This data describes a binding interaction between two proteins.

Sequence of protein 2:
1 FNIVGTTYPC

Sequence of protein 1:
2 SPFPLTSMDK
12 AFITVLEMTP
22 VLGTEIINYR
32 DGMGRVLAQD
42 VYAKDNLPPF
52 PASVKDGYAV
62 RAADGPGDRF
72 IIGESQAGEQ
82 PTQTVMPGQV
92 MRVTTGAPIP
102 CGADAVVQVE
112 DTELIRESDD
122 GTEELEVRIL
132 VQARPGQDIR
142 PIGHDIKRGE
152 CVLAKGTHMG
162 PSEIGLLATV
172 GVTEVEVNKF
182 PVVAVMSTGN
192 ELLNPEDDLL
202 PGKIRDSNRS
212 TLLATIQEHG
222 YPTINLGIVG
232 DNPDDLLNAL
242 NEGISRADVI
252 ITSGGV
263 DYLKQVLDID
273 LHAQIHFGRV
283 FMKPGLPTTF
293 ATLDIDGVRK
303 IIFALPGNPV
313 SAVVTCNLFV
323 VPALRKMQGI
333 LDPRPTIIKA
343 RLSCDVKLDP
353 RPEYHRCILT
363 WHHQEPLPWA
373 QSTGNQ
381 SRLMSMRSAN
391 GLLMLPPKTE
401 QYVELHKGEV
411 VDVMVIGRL

Interface contacts:
Residue V410 in protein 1 is in contact with residue T6 in protein 2 (closest heavy-atom distance 4.4 Å).
Residue K341 in protein 1 interacts with residue Y8 in protein 2 (closest heavy-atom distance 4.0 Å).
Residue K341 in protein 1 contacts residue T6 in protein 2 (closest heavy-atom distance 3.5 Å).
Residue V411 in protein 1 interacts with residue T6 in protein 2 (closest heavy-atom distance 4.8 Å).
Residue L320 in protein 1 contacts residue I3 in protein 2 (closest heavy-atom distance 3.9 Å).
Residue D10 in protein 1 contacts residue V4 in protein 2 (closest heavy-atom distance 3.9 Å).
Residue D412 in protein 1 is in contact with residue V4 in protein 2 (closest heavy-atom distance 4.4 Å).
Residue P396 in protein 1 is in contact with residue T6 in protein 2 (closest heavy-atom distance 3.5 Å).
Residue M394 in protein 1 contacts residue I3 in protein 2 (closest heavy-atom distance 3.4 Å).
Residue P396 in protein 1 interacts with residue T7 in protein 2 (closest heavy-atom distance 3.9 Å).
Residue L395 in protein 1 interacts with residue G5 in protein 2 (closest heavy-atom distance 4.2 Å).
Residue V410 in protein 1 contacts residue T7 in protein 2 (closest heavy-atom distance 4.8 Å).
Residue P396 in protein 1 is in contact with residue G5 in protein 2 (closest heavy-atom distance 3.3 Å).
Residue P397 in protein 1 is in contact with residue G5 in protein 2 (closest heavy-atom distance 4.0 Å).
Residue D412 in protein 1 is in contact with residue G5 in protein 2 (closest heavy-atom distance 3.6 Å).
Residue P397 in protein 1 is in contact with residue V4 in protein 2 (closest heavy-atom distance 3.7 Å).
Residue M9 in protein 1 contacts residue V4 in protein 2 (closest heavy-atom distance 3.8 Å).
Residue Y402 in protein 1 is in contact with residue T7 in protein 2 (closest heavy-atom distance 3.8 Å).
Residue D10 in protein 1 contacts residue N2 in protein 2 (closest heavy-atom distance 2.6 Å).
Residue F13 in protein 1 is in contact with residue F1 in protein 2 (closest heavy-atom distance 3.7 Å).
Residue M394 in protein 1 is in contact with residue G5 in protein 2 (closest heavy-atom distance 3.1 Å).
Residue M394 in protein 1 contacts residue V4 in protein 2 (closest heavy-atom distance 4.4 Å).
Residue D10 in protein 1 contacts residue I3 in protein 2 (closest heavy-atom distance 3.4 Å).
Residue I339 in protein 1 contacts residue F1 in protein 2 (closest heavy-atom distance 3.1 Å).
Residue M414 in protein 1 interacts with residue I3 in protein 2 (closest heavy-atom distance 3.5 Å).
Residue Y356 in protein 1 is in contact with residue V4 in protein 2 (closest heavy-atom distance 3.8 Å).
Residue M394 in protein 1 interacts with residue T6 in protein 2 (closest heavy-atom distance 4.4 Å).
Residue P354 in protein 1 is in contact with residue V4 in protein 2 (closest heavy-atom distance 4.1 Å).
Residue D412 in protein 1 contacts residue T6 in protein 2 (closest heavy-atom distance 2.7 Å).
Residue F13 in protein 1 is in contact with residue I3 in protein 2 (closest heavy-atom distance 3.9 Å).
Residue P337 in protein 1 contacts residue I3 in protein 2 (closest heavy-atom distance 4.7 Å).
Residue P337 in protein 1 is in contact with residue F1 in protein 2 (closest heavy-atom distance 3.6 Å).
Residue Y356 in protein 1 contacts residue I3 in protein 2 (closest heavy-atom distance 2.8 Å).
Residue K341 in protein 1 is in contact with residue T7 in protein 2 (closest heavy-atom distance 4.8 Å).
Residue M9 in protein 1 is in contact with residue I3 in protein 2 (closest heavy-atom distance 3.6 Å).
Residue I339 in protein 1 contacts residue N2 in protein 2 (closest heavy-atom distance 3.4 Å).
Residue R336 in protein 1 is in contact with residue F1 in protein 2 (closest heavy-atom distance 3.5 Å).
Residue Y356 in protein 1 contacts residue G5 in protein 2 (closest heavy-atom distance 4.8 Å).
Residue M394 in protein 1 is in contact with residue N2 in protein 2 (closest heavy-atom distance 3.4 Å).
Residue V410 in protein 1 interacts with residue Y8 in protein 2 (closest heavy-atom distance 3.6 Å).